Sequence of protein 2:
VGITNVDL

Interface contacts:
Residue Y157 in protein 1 contacts residue I3 in protein 2 (closest heavy-atom distance 4.1 Å).
Residue L115 in protein 1 contacts residue I3 in protein 2 (closest heavy-atom distance 4.9 Å).
Residue S78 in protein 1 interacts with residue D7 in protein 2 (closest heavy-atom distance 3.9 Å).
Residue W168 in protein 1 contacts residue V1 in protein 2 (closest heavy-atom distance 3.5 Å).
Residue N71 in protein 1 interacts with residue I3 in protein 2 (closest heavy-atom distance 2.9 Å).
Residue R63 in protein 1 contacts residue V1 in protein 2 (closest heavy-atom distance 4.0 Å).
Residue Y100 in protein 1 interacts with residue G2 in protein 2 (closest heavy-atom distance 3.4 Å).
Residue F75 in protein 1 contacts residue L8 in protein 2 (closest heavy-atom distance 4.2 Å).
Residue E64 in protein 1 interacts with residue V1 in protein 2 (closest heavy-atom distance 3.6 Å).
Residue W148 in protein 1 is in contact with residue D7 in protein 2 (closest heavy-atom distance 2.8 Å).
Residue Y117 in protein 1 is in contact with residue N5 in protein 2 (closest heavy-atom distance 2.5 Å).
Residue Y156 in protein 1 contacts residue T4 in protein 2 (closest heavy-atom distance 3.1 Å).
Residue E164 in protein 1 contacts residue V1 in protein 2 (closest heavy-atom distance 4.2 Å).
Residue S74 in protein 1 is in contact with residue V6 in protein 2 (closest heavy-atom distance 4.2 Å).
Residue Y100 in protein 1 interacts with residue I3 in protein 2 (closest heavy-atom distance 3.1 Å).
Residue E164 in protein 1 interacts with residue I3 in protein 2 (closest heavy-atom distance 3.7 Å).
Residue Y60 in protein 1 is in contact with residue V1 in protein 2 (closest heavy-atom distance 3.7 Å).
Residue F75 in protein 1 interacts with residue N5 in protein 2 (closest heavy-atom distance 3.3 Å).
Residue W98 in protein 1 contacts residue T4 in protein 2 (closest heavy-atom distance 3.9 Å).
Residue Y160 in protein 1 interacts with residue V1 in protein 2 (closest heavy-atom distance 2.6 Å).
Residue T81 in protein 1 interacts with residue L8 in protein 2 (closest heavy-atom distance 4.0 Å).
Residue T144 in protein 1 contacts residue L8 in protein 2 (closest heavy-atom distance 2.8 Å).
Residue Y117 in protein 1 contacts residue L8 in protein 2 (closest heavy-atom distance 3.9 Å).
Residue S78 in protein 1 contacts residue N5 in protein 2 (closest heavy-atom distance 4.2 Å).
Residue E64 in protein 1 contacts residue G2 in protein 2 (closest heavy-atom distance 3.4 Å).
Residue E10 in protein 1 contacts residue I3 in protein 2 (closest heavy-atom distance 4.3 Å).
Residue S74 in protein 1 is in contact with residue N5 in protein 2 (closest heavy-atom distance 2.8 Å).
Residue R67 in protein 1 interacts with residue T4 in protein 2 (closest heavy-atom distance 4.0 Å).
Residue Y157 in protein 1 is in contact with residue V6 in protein 2 (closest heavy-atom distance 3.0 Å).
Residue S74 in protein 1 contacts residue D7 in protein 2 (closest heavy-atom distance 2.8 Å).
Residue V77 in protein 1 interacts with residue D7 in protein 2 (closest heavy-atom distance 3.6 Å).
Residue L82 in protein 1 interacts with residue L8 in protein 2 (closest heavy-atom distance 4.0 Å).
Residue Y124 in protein 1 contacts residue L8 in protein 2 (closest heavy-atom distance 3.9 Å).
Residue Y8 in protein 1 contacts residue G2 in protein 2 (closest heavy-atom distance 3.7 Å).
Residue R67 in protein 1 is in contact with residue G2 in protein 2 (closest heavy-atom distance 3.4 Å).
Residue A153 in protein 1 is in contact with residue V6 in protein 2 (closest heavy-atom distance 4.4 Å).
Residue W148 in protein 1 interacts with residue V6 in protein 2 (closest heavy-atom distance 3.2 Å).
Residue K147 in protein 1 is in contact with residue L8 in protein 2 (closest heavy-atom distance 3.7 Å).
Residue W148 in protein 1 interacts with residue L8 in protein 2 (closest heavy-atom distance 3.8 Å).
Residue Y85 in protein 1 is in contact with residue L8 in protein 2 (closest heavy-atom distance 3.1 Å).
Residue R67 in protein 1 contacts residue V1 in protein 2 (closest heavy-atom distance 4.8 Å).
Residue K147 in protein 1 interacts with residue D7 in protein 2 (closest heavy-atom distance 4.0 Å).
Residue Y172 in protein 1 interacts with residue V1 in protein 2 (closest heavy-atom distance 2.7 Å).
Residue Y157 in protein 1 contacts residue N5 in protein 2 (closest heavy-atom distance 3.5 Å).
Residue M6 in protein 1 contacts residue V1 in protein 2 (closest heavy-atom distance 3.7 Å).
Residue Y156 in protein 1 interacts with residue I3 in protein 2 (closest heavy-atom distance 3.3 Å).
Residue N71 in protein 1 contacts residue T4 in protein 2 (closest heavy-atom distance 3.5 Å).
Residue N71 in protein 1 is in contact with residue N5 in protein 2 (closest heavy-atom distance 2.8 Å).
Residue Y117 in protein 1 interacts with residue V6 in protein 2 (closest heavy-atom distance 4.4 Å).
Residue Y157 in protein 1 interacts with residue T4 in protein 2 (closest heavy-atom distance 3.5 Å).
Residue R67 in protein 1 is in contact with residue I3 in protein 2 (closest heavy-atom distance 3.0 Å).
Residue W98 in protein 1 contacts residue I3 in protein 2 (closest heavy-atom distance 3.4 Å).
Residue Y8 in protein 1 is in contact with residue V1 in protein 2 (closest heavy-atom distance 3.3 Å).
Residue I96 in protein 1 is in contact with residue L8 in protein 2 (closest heavy-atom distance 4.2 Å).
Residue Y156 in protein 1 interacts with residue V6 in protein 2 (closest heavy-atom distance 4.2 Å).
Residue Y160 in protein 1 contacts residue I3 in protein 2 (closest heavy-atom distance 3.7 Å).
Residue S78 in protein 1 interacts with residue L8 in protein 2 (closest heavy-atom distance 3.3 Å).
Residue W98 in protein 1 contacts residue N5 in protein 2 (closest heavy-atom distance 3.5 Å).
Residue Y160 in protein 1 contacts residue G2 in protein 2 (closest heavy-atom distance 3.4 Å).

These two protein chains interact to form a complex.

Sequence of protein 1:
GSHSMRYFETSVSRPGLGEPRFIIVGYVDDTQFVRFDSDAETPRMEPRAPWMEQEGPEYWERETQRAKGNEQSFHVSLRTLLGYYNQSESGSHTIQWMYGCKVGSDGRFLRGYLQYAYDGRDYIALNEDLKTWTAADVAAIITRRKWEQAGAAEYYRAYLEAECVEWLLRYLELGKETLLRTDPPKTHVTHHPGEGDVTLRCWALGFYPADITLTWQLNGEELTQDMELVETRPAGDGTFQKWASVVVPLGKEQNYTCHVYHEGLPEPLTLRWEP